Interface contacts:
Residue L18 in the first protein interacts with residue V11 in the second protein (closest heavy-atom distance 3.2 Å).
Residue G16 in the first protein interacts with residue Y10 in the second protein (closest heavy-atom distance 3.0 Å).
Residue D17 in the first protein interacts with residue R12 in the second protein (closest heavy-atom distance 2.8 Å).
Residue N10 in the first protein is in contact with residue R4 in the second protein (closest heavy-atom distance 3.4 Å).
Residue I127 in the first protein interacts with residue D2 in the second protein (closest heavy-atom distance 2.8 Å).
Residue A123 in the first protein interacts with residue R6 in the second protein (closest heavy-atom distance 3.6 Å).
Residue L15 in the first protein interacts with residue R8 in the second protein (closest heavy-atom distance 2.8 Å).
Residue L18 in the first protein contacts residue Y10 in the second protein (closest heavy-atom distance 2.8 Å).
Residue G16 in the first protein interacts with residue G9 in the second protein (closest heavy-atom distance 3.4 Å).
Residue I127 in the first protein interacts with residue S3 in the second protein (closest heavy-atom distance 2.8 Å).
Residue S20 in the first protein contacts residue R12 in the second protein (closest heavy-atom distance 2.9 Å).
Residue Q118 in the first protein is in contact with residue R12 in the second protein (closest heavy-atom distance 3.8 Å).
Residue G119 in the first protein is in contact with residue V11 in the second protein (closest heavy-atom distance 2.9 Å).
Residue I125 in the first protein is in contact with residue I7 in the second protein (closest heavy-atom distance 3.9 Å).
Residue A123 in the first protein interacts with residue I7 in the second protein (closest heavy-atom distance 2.8 Å).
Residue L18 in the first protein interacts with residue R12 in the second protein (closest heavy-atom distance 2.7 Å).
Residue T128 in the first protein contacts residue D2 in the second protein (closest heavy-atom distance 3.4 Å).
Residue S126 in the first protein is in contact with residue S3 in the second protein (closest heavy-atom distance 3.6 Å).
Residue Q118 in the first protein contacts residue N13 in the second protein (closest heavy-atom distance 2.9 Å).
Residue A69 in the first protein is in contact with residue V11 in the second protein (closest heavy-atom distance 3.8 Å).
Residue T9 in the first protein is in contact with residue S3 in the second protein (closest heavy-atom distance 3.1 Å).
Residue V13 in the first protein interacts with residue R8 in the second protein (closest heavy-atom distance 3.0 Å).
Residue V13 in the first protein contacts residue R6 in the second protein (closest heavy-atom distance 2.9 Å).
Residue T12 in the first protein is in contact with residue R8 in the second protein (closest heavy-atom distance 3.9 Å).
Residue I121 in the first protein is in contact with residue Y10 in the second protein (closest heavy-atom distance 3.9 Å).
Residue I121 in the first protein contacts residue R8 in the second protein (closest heavy-atom distance 3.5 Å).
Residue D17 in the first protein contacts residue Y10 in the second protein (closest heavy-atom distance 3.3 Å).
Residue T9 in the first protein contacts residue D2 in the second protein (closest heavy-atom distance 3.7 Å).
Residue V6 in the first protein interacts with residue D2 in the second protein (closest heavy-atom distance 3.8 Å).
Residue V6 in the first protein interacts with residue S3 in the second protein (closest heavy-atom distance 3.5 Å).
Residue G119 in the first protein interacts with residue Y10 in the second protein (closest heavy-atom distance 3.3 Å).
Residue Y129 in the first protein interacts with residue S3 in the second protein (closest heavy-atom distance 2.8 Å).
Residue S20 in the first protein is in contact with residue N13 in the second protein (closest heavy-atom distance 3.6 Å).
Residue T117 in the first protein interacts with residue V11 in the second protein (closest heavy-atom distance 3.4 Å).
Residue Y19 in the first protein is in contact with residue R12 in the second protein (closest heavy-atom distance 3.4 Å).
Residue T12 in the first protein contacts residue R6 in the second protein (closest heavy-atom distance 3.2 Å).
Residue V13 in the first protein is in contact with residue I7 in the second protein (closest heavy-atom distance 3.5 Å).
Residue I121 in the first protein contacts residue G9 in the second protein (closest heavy-atom distance 2.9 Å).
Residue T9 in the first protein contacts residue R4 in the second protein (closest heavy-atom distance 2.9 Å).
Residue Y129 in the first protein interacts with residue D2 in the second protein (closest heavy-atom distance 2.8 Å).
Residue Q118 in the first protein interacts with residue V11 in the second protein (closest heavy-atom distance 3.2 Å).
Residue I125 in the first protein contacts residue R4 in the second protein (closest heavy-atom distance 3.3 Å).
Residue V107 in the first protein interacts with residue I7 in the second protein (closest heavy-atom distance 3.9 Å).
Residue S126 in the first protein is in contact with residue A1 in the second protein (closest heavy-atom distance 3.8 Å).
Residue A11 in the first protein contacts residue R4 in the second protein (closest heavy-atom distance 3.0 Å).
Residue A123 in the first protein interacts with residue I5 in the second protein (closest heavy-atom distance 3.8 Å).
Residue Q118 in the first protein contacts residue Y10 in the second protein (closest heavy-atom distance 3.3 Å).
Residue V124 in the first protein contacts residue I5 in the second protein (closest heavy-atom distance 3.3 Å).
Residue A11 in the first protein interacts with residue I5 in the second protein (closest heavy-atom distance 3.3 Å).
Residue V124 in the first protein contacts residue R6 in the second protein (closest heavy-atom distance 3.7 Å).
Residue A11 in the first protein contacts residue R6 in the second protein (closest heavy-atom distance 2.8 Å).
Residue E122 in the first protein contacts residue I7 in the second protein (closest heavy-atom distance 3.4 Å).
Residue I125 in the first protein interacts with residue I5 in the second protein (closest heavy-atom distance 2.8 Å).
Residue I127 in the first protein interacts with residue A1 in the second protein (closest heavy-atom distance 3.7 Å).
Residue D14 in the first protein interacts with residue R8 in the second protein (closest heavy-atom distance 3.6 Å).
Residue S126 in the first protein is in contact with residue R4 in the second protein (closest heavy-atom distance 3.8 Å).
Residue I121 in the first protein contacts residue I7 in the second protein (closest heavy-atom distance 3.7 Å).
Residue T120 in the first protein is in contact with residue G9 in the second protein (closest heavy-atom distance 3.9 Å).
Residue T120 in the first protein contacts residue Y10 in the second protein (closest heavy-atom distance 3.9 Å).
Residue T8 in the first protein interacts with residue S3 in the second protein (closest heavy-atom distance 2.8 Å).

This data describes a binding interaction between two proteins.

Sequence of the second protein:
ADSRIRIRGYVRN

Sequence of the first protein:
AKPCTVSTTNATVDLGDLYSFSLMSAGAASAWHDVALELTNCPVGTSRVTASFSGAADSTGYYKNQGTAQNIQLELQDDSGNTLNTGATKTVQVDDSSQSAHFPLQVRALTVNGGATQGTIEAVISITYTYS